These two protein chains interact to form a complex.

Contacts between the two chains:
Residue R118 in the first protein interacts with residue F2 in the second protein (closest heavy-atom distance 3.4 Å).
Residue F64 in the first protein interacts with residue F11 in the second protein (closest heavy-atom distance 4.4 Å).
Residue E97 in the first protein contacts residue H7 in the second protein (closest heavy-atom distance 4.8 Å).
Residue L62 in the first protein is in contact with residue L6 in the second protein (closest heavy-atom distance 3.8 Å).
Residue F64 in the first protein contacts residue V10 in the second protein (closest heavy-atom distance 4.2 Å).
Residue F64 in the first protein is in contact with residue L6 in the second protein (closest heavy-atom distance 3.8 Å).
Residue F89 in the first protein contacts residue T1 in the second protein (closest heavy-atom distance 4.9 Å).
Residue E97 in the first protein is in contact with residue E3 in the second protein (closest heavy-atom distance 4.0 Å).
Residue F88 in the first protein is in contact with residue V9 in the second protein (closest heavy-atom distance 3.5 Å).
Residue R14 in the first protein interacts with residue V12 in the second protein (closest heavy-atom distance 4.9 Å).
Residue F96 in the first protein is in contact with residue E3 in the second protein (closest heavy-atom distance 3.5 Å).
Residue R14 in the first protein interacts with residue V10 in the second protein (closest heavy-atom distance 3.0 Å).
Residue F64 in the first protein is in contact with residue H7 in the second protein (closest heavy-atom distance 4.1 Å).
Residue L36 in the first protein contacts residue V10 in the second protein (closest heavy-atom distance 3.4 Å).
Residue F89 in the first protein contacts residue Y5 in the second protein (closest heavy-atom distance 3.7 Å).
Residue L37 in the first protein contacts residue V10 in the second protein (closest heavy-atom distance 3.7 Å).
Residue Q34 in the first protein contacts residue V9 in the second protein (closest heavy-atom distance 4.7 Å).
Residue V94 in the first protein interacts with residue F2 in the second protein (closest heavy-atom distance 3.7 Å).
Residue K121 in the first protein is in contact with residue E3 in the second protein (closest heavy-atom distance 3.0 Å).
Residue F88 in the first protein is in contact with residue L6 in the second protein (closest heavy-atom distance 3.7 Å).
Residue E120 in the first protein contacts residue F2 in the second protein (closest heavy-atom distance 4.4 Å).
Residue L87 in the first protein contacts residue Y5 in the second protein (closest heavy-atom distance 4.8 Å).
Residue F96 in the first protein interacts with residue L6 in the second protein (closest heavy-atom distance 3.6 Å).
Residue L37 in the first protein is in contact with residue F11 in the second protein (closest heavy-atom distance 3.8 Å).
Residue F88 in the first protein contacts residue Y5 in the second protein (closest heavy-atom distance 3.6 Å).
Residue Q34 in the first protein contacts residue V10 in the second protein (closest heavy-atom distance 4.9 Å).
Residue F96 in the first protein interacts with residue F2 in the second protein (closest heavy-atom distance 3.9 Å).
Residue L62 in the first protein interacts with residue V10 in the second protein (closest heavy-atom distance 4.7 Å).
Residue F88 in the first protein contacts residue F2 in the second protein (closest heavy-atom distance 3.9 Å).
Residue Y91 in the first protein contacts residue F2 in the second protein (closest heavy-atom distance 4.0 Å).
Residue F89 in the first protein is in contact with residue F2 in the second protein (closest heavy-atom distance 3.3 Å).
Residue R14 in the first protein is in contact with residue F11 in the second protein (closest heavy-atom distance 4.9 Å).
Residue F88 in the first protein is in contact with residue V10 in the second protein (closest heavy-atom distance 4.9 Å).

Sequence of the first protein:
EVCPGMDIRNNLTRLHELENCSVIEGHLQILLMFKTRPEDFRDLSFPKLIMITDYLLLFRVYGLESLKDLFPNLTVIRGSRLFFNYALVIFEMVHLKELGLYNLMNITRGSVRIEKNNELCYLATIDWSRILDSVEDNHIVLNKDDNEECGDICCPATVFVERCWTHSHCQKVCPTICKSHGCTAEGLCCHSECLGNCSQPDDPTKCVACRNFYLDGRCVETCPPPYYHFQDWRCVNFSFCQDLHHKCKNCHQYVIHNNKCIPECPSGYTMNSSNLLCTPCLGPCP

Sequence of the second protein:
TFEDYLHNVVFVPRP